Sequence of chain A:
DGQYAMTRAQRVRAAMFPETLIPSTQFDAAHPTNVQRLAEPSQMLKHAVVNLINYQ

Contacts between the two chains:
Residue S91 in chain B interacts with residue L76 in chain A (closest heavy-atom distance 3.3 Å).
Residue L12 in chain B interacts with residue V31 in chain A (closest heavy-atom distance 3.6 Å).
Residue Q243 in chain B interacts with residue G21 in chain A (closest heavy-atom distance 3.4 Å).
Residue L12 in chain B contacts residue A28 in chain A (closest heavy-atom distance 3.7 Å).
Residue L133 in chain B is in contact with residue Y23 in chain A (closest heavy-atom distance 3.2 Å).
Residue V130 in chain B interacts with residue R27 in chain A (closest heavy-atom distance 3.4 Å).
Residue E65 in chain B interacts with residue R61 in chain A (closest heavy-atom distance 2.8 Å).
Residue L12 in chain B is in contact with residue R32 in chain A (closest heavy-atom distance 3.7 Å).
Residue Y172 in chain B is in contact with residue A53 in chain A (closest heavy-atom distance 3.6 Å).
Residue R104 in chain B contacts residue Y79 in chain A (closest heavy-atom distance 3.0 Å).
Residue H136 in chain B interacts with residue F51 in chain A (closest heavy-atom distance 3.6 Å).
Residue D129 in chain B is in contact with residue V59 in chain A (closest heavy-atom distance 3.4 Å).
Residue L133 in chain B is in contact with residue Q50 in chain A (closest heavy-atom distance 3.4 Å).
Residue R132 in chain B is in contact with residue F51 in chain A (closest heavy-atom distance 3.6 Å).
Residue A242 in chain B is in contact with residue Y23 in chain A (closest heavy-atom distance 3.7 Å).
Residue L15 in chain B is in contact with residue R32 in chain A (closest heavy-atom distance 3.7 Å).
Residue R104 in chain B contacts residue I77 in chain A (closest heavy-atom distance 3.6 Å).
Residue V130 in chain B interacts with residue T49 in chain A (closest heavy-atom distance 3.7 Å).
Residue L122 in chain B is in contact with residue L62 in chain A (closest heavy-atom distance 3.6 Å).
Residue R104 in chain B interacts with residue Q80 in chain A (closest heavy-atom distance 3.6 Å).
Residue M127 in chain B interacts with residue R27 in chain A (closest heavy-atom distance 3.3 Å).
Residue Y172 in chain B is in contact with residue F51 in chain A (closest heavy-atom distance 3.1 Å).
Residue V19 in chain B is in contact with residue V74 in chain A (closest heavy-atom distance 3.5 Å).
Residue L15 in chain B is in contact with residue F36 in chain A (closest heavy-atom distance 3.6 Å).
Residue L133 in chain B contacts residue T49 in chain A (closest heavy-atom distance 3.4 Å).
Residue A51 in chain B interacts with residue L69 in chain A (closest heavy-atom distance 3.7 Å).
Residue A125 in chain B is in contact with residue N58 in chain A (closest heavy-atom distance 3.1 Å).
Residue A111 in chain B contacts residue I77 in chain A (closest heavy-atom distance 3.7 Å).
Residue E180 in chain B is in contact with residue S48 in chain A (closest heavy-atom distance 3.0 Å).
Residue V173 in chain B is in contact with residue F51 in chain A (closest heavy-atom distance 3.3 Å).
Residue Q61 in chain B interacts with residue R61 in chain A (closest heavy-atom distance 3.5 Å).
Residue V23 in chain B is in contact with residue N78 in chain A (closest heavy-atom distance 3.4 Å).
Residue L44 in chain B is in contact with residue N75 in chain A (closest heavy-atom distance 3.7 Å).
Residue F55 in chain B interacts with residue P65 in chain A (closest heavy-atom distance 3.7 Å).
Residue A244 in chain B interacts with residue Q22 in chain A (closest heavy-atom distance 3.6 Å).
Residue S38 in chain B contacts residue Y79 in chain A (closest heavy-atom distance 2.3 Å).
Residue D129 in chain B contacts residue T49 in chain A (closest heavy-atom distance 3.2 Å).
Residue T119 in chain B is in contact with residue M35 in chain A (closest heavy-atom distance 3.5 Å).
Residue I62 in chain B interacts with residue L62 in chain A (closest heavy-atom distance 3.5 Å).
Residue Y172 in chain B interacts with residue D52 in chain A (closest heavy-atom distance 3.5 Å).
Residue R177 in chain B contacts residue P47 in chain A (closest heavy-atom distance 3.5 Å).
Residue D126 in chain B interacts with residue R27 in chain A (closest heavy-atom distance 2.6 Å).
Residue D126 in chain B is in contact with residue V59 in chain A (closest heavy-atom distance 3.7 Å).
Residue I62 in chain B interacts with residue N58 in chain A (closest heavy-atom distance 3.5 Å).
Residue R177 in chain B interacts with residue Y23 in chain A (closest heavy-atom distance 3.6 Å).
Residue D129 in chain B interacts with residue T57 in chain A (closest heavy-atom distance 3.5 Å).
Residue F55 in chain B contacts residue S66 in chain A (closest heavy-atom distance 3.7 Å).
Residue R177 in chain B interacts with residue Q22 in chain A (closest heavy-atom distance 3.3 Å).
Residue V48 in chain B contacts residue A72 in chain A (closest heavy-atom distance 3.2 Å).
Residue L15 in chain B contacts residue T39 in chain A (closest heavy-atom distance 3.7 Å).
Residue P98 in chain B interacts with residue Y79 in chain A (closest heavy-atom distance 3.7 Å).
Residue D129 in chain B is in contact with residue N58 in chain A (closest heavy-atom distance 3.0 Å).
Residue Q243 in chain B contacts residue D20 in chain A (closest heavy-atom distance 3.5 Å).
Residue A111 in chain B is in contact with residue V73 in chain A (closest heavy-atom distance 3.6 Å).
Residue M107 in chain B contacts residue L76 in chain A (closest heavy-atom distance 3.7 Å).
Residue D126 in chain B interacts with residue R30 in chain A (closest heavy-atom distance 2.5 Å).
Residue L22 in chain B interacts with residue N78 in chain A (closest heavy-atom distance 3.7 Å).
Residue E180 in chain B contacts residue P47 in chain A (closest heavy-atom distance 3.4 Å).
Residue R176 in chain B interacts with residue S48 in chain A (closest heavy-atom distance 3.6 Å).
Residue I62 in chain B contacts residue R61 in chain A (closest heavy-atom distance 3.7 Å).

Sequence of chain B:
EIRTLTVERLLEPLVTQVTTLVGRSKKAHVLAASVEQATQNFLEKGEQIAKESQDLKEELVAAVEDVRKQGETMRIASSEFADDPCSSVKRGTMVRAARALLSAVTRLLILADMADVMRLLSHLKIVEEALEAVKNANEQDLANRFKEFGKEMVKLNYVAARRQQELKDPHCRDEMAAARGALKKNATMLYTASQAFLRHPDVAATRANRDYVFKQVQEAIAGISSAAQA

These two protein chains interact to form a complex.